Sequence of chain B:
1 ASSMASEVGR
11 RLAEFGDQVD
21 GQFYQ

Sequence of chain A:
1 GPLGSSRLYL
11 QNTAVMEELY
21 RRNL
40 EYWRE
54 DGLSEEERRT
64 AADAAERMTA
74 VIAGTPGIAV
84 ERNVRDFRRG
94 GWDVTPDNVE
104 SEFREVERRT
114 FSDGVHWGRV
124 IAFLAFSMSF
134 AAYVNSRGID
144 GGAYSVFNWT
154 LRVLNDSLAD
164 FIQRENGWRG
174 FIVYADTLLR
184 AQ

Interface contacts:
Residue R122 in chain A is in contact with residue L12 in chain B (closest heavy-atom distance 4.4 Å).
Residue I81 in chain A contacts residue L12 in chain B (closest heavy-atom distance 4.2 Å).
Residue L181 in chain A interacts with residue Q22 in chain B (closest heavy-atom distance 3.6 Å).
Residue E108 in chain A contacts residue S6 in chain B (closest heavy-atom distance 2.8 Å).
Residue T113 in chain A interacts with residue L12 in chain B (closest heavy-atom distance 3.5 Å).
Residue G121 in chain A interacts with residue G16 in chain B (closest heavy-atom distance 3.4 Å).
Residue F126 in chain A is in contact with residue L12 in chain B (closest heavy-atom distance 4.5 Å).
Residue E108 in chain A is in contact with residue A1 in chain B (closest heavy-atom distance 3.5 Å).
Residue E108 in chain A interacts with residue A5 in chain B (closest heavy-atom distance 3.8 Å).
Residue Y177 in chain A interacts with residue F23 in chain B (closest heavy-atom distance 3.5 Å).
Residue H119 in chain A is in contact with residue D17 in chain B (closest heavy-atom distance 2.8 Å).
Residue G80 in chain A is in contact with residue F15 in chain B (closest heavy-atom distance 3.7 Å).
Residue W95 in chain A interacts with residue V8 in chain B (closest heavy-atom distance 3.9 Å).
Residue R112 in chain A is in contact with residue S6 in chain B (closest heavy-atom distance 3.7 Å).
Residue D89 in chain A interacts with residue R11 in chain B (closest heavy-atom distance 4.4 Å).
Residue A184 in chain A interacts with residue Q22 in chain B (closest heavy-atom distance 3.8 Å).
Residue R122 in chain A interacts with residue D17 in chain B (closest heavy-atom distance 3.0 Å).
Residue Y177 in chain A is in contact with residue V19 in chain B (closest heavy-atom distance 4.1 Å).
Residue F129 in chain A is in contact with residue L12 in chain B (closest heavy-atom distance 3.5 Å).
Residue E105 in chain A is in contact with residue S2 in chain B (closest heavy-atom distance 2.6 Å).
Residue T113 in chain A contacts residue A13 in chain B (closest heavy-atom distance 3.7 Å).
Residue G121 in chain A interacts with residue D20 in chain B (closest heavy-atom distance 3.8 Å).
Residue E105 in chain A contacts residue A1 in chain B (closest heavy-atom distance 3.7 Å).
Residue W95 in chain A interacts with residue S2 in chain B (closest heavy-atom distance 3.3 Å).
Residue A125 in chain A interacts with residue G16 in chain B (closest heavy-atom distance 4.2 Å).
Residue F90 in chain A is in contact with residue V8 in chain B (closest heavy-atom distance 3.9 Å).
Residue R112 in chain A contacts residue R10 in chain B (closest heavy-atom distance 3.2 Å).
Residue V109 in chain A is in contact with residue G9 in chain B (closest heavy-atom distance 3.8 Å).
Residue L181 in chain A is in contact with residue V19 in chain B (closest heavy-atom distance 3.5 Å).
Residue H119 in chain A contacts residue D20 in chain B (closest heavy-atom distance 3.5 Å).
Residue R85 in chain A is in contact with residue R11 in chain B (closest heavy-atom distance 4.4 Å).
Residue D116 in chain A is in contact with residue A13 in chain B (closest heavy-atom distance 4.6 Å).
Residue R112 in chain A interacts with residue G9 in chain B (closest heavy-atom distance 3.4 Å).
Residue T113 in chain A interacts with residue G9 in chain B (closest heavy-atom distance 3.7 Å).
Residue A125 in chain A is in contact with residue L12 in chain B (closest heavy-atom distance 3.5 Å).
Residue E105 in chain A contacts residue A5 in chain B (closest heavy-atom distance 3.3 Å).
Residue H119 in chain A is in contact with residue G16 in chain B (closest heavy-atom distance 3.2 Å).
Residue R112 in chain A interacts with residue A13 in chain B (closest heavy-atom distance 3.8 Å).
Residue I81 in chain A interacts with residue V19 in chain B (closest heavy-atom distance 4.5 Å).
Residue R122 in chain A interacts with residue G16 in chain B (closest heavy-atom distance 3.9 Å).
Residue V109 in chain A interacts with residue A5 in chain B (closest heavy-atom distance 3.4 Å).
Residue I124 in chain A contacts residue V19 in chain B (closest heavy-atom distance 4.1 Å).
Residue I81 in chain A is in contact with residue F15 in chain B (closest heavy-atom distance 3.8 Å).
Residue V74 in chain A is in contact with residue V19 in chain B (closest heavy-atom distance 4.1 Å).
Residue T180 in chain A interacts with residue F23 in chain B (closest heavy-atom distance 3.6 Å).
Residue T78 in chain A interacts with residue V19 in chain B (closest heavy-atom distance 3.6 Å).
Residue W95 in chain A contacts residue M4 in chain B (closest heavy-atom distance 3.6 Å).
Residue N86 in chain A is in contact with residue R11 in chain B (closest heavy-atom distance 4.7 Å).
Residue L181 in chain A is in contact with residue F23 in chain B (closest heavy-atom distance 3.3 Å).
Residue G121 in chain A is in contact with residue V19 in chain B (closest heavy-atom distance 4.0 Å).
Residue S104 in chain A contacts residue A1 in chain B (closest heavy-atom distance 4.0 Å).
Residue Y177 in chain A interacts with residue D20 in chain B (closest heavy-atom distance 2.6 Å).
Residue F129 in chain A contacts residue V8 in chain B (closest heavy-atom distance 3.9 Å).
Residue W120 in chain A interacts with residue D20 in chain B (closest heavy-atom distance 4.1 Å).
Residue R122 in chain A interacts with residue A13 in chain B (closest heavy-atom distance 3.4 Å).
Residue W95 in chain A interacts with residue A5 in chain B (closest heavy-atom distance 3.7 Å).
Residue Q185 in chain A is in contact with residue Q22 in chain B (closest heavy-atom distance 3.9 Å).
Residue G93 in chain A contacts residue M4 in chain B (closest heavy-atom distance 3.6 Å).
Residue V109 in chain A is in contact with residue L12 in chain B (closest heavy-atom distance 3.5 Å).
Residue V109 in chain A contacts residue V8 in chain B (closest heavy-atom distance 4.0 Å).

These two protein chains interact to form a complex.